These two protein chains interact to form a complex.

Sequence of protein 1:
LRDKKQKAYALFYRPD

Contacts between the two chains:
Residue W111 in protein 2 contacts residue A9 in protein 1 (closest heavy-atom distance 3.8 Å).
Residue D55 in protein 2 contacts residue R15 in protein 1 (closest heavy-atom distance 3.6 Å).
Residue F108 in protein 2 contacts residue K6 in protein 1 (closest heavy-atom distance 3.9 Å).
Residue K59 in protein 2 contacts residue F13 in protein 1 (closest heavy-atom distance 4.6 Å).
Residue W33 in protein 2 is in contact with residue L12 in protein 1 (closest heavy-atom distance 4.0 Å).
Residue W111 in protein 2 is in contact with residue Y10 in protein 1 (closest heavy-atom distance 3.8 Å).
Residue W111 in protein 2 contacts residue F13 in protein 1 (closest heavy-atom distance 3.4 Å).
Residue W33 in protein 2 contacts residue R15 in protein 1 (closest heavy-atom distance 3.3 Å).
Residue K59 in protein 2 is in contact with residue A11 in protein 1 (closest heavy-atom distance 4.6 Å).
Residue G107 in protein 2 is in contact with residue Y10 in protein 1 (closest heavy-atom distance 4.9 Å).
Residue Y110 in protein 2 is in contact with residue K6 in protein 1 (closest heavy-atom distance 3.5 Å).
Residue K59 in protein 2 interacts with residue L12 in protein 1 (closest heavy-atom distance 2.5 Å).
Residue L109 in protein 2 is in contact with residue K6 in protein 1 (closest heavy-atom distance 2.5 Å).
Residue W111 in protein 2 is in contact with residue Y14 in protein 1 (closest heavy-atom distance 3.9 Å).
Residue Y52 in protein 2 contacts residue R15 in protein 1 (closest heavy-atom distance 3.7 Å).
Residue F108 in protein 2 contacts residue Y10 in protein 1 (closest heavy-atom distance 3.5 Å).
Residue W33 in protein 2 contacts residue F13 in protein 1 (closest heavy-atom distance 3.0 Å).
Residue L109 in protein 2 is in contact with residue Y10 in protein 1 (closest heavy-atom distance 2.8 Å).
Residue L99 in protein 2 contacts residue F13 in protein 1 (closest heavy-atom distance 3.5 Å).
Residue L109 in protein 2 interacts with residue Y14 in protein 1 (closest heavy-atom distance 3.9 Å).
Residue D104 in protein 2 is in contact with residue K6 in protein 1 (closest heavy-atom distance 4.0 Å).
Residue M50 in protein 2 interacts with residue F13 in protein 1 (closest heavy-atom distance 3.7 Å).
Residue D57 in protein 2 contacts residue R15 in protein 1 (closest heavy-atom distance 2.4 Å).

Sequence of protein 2:
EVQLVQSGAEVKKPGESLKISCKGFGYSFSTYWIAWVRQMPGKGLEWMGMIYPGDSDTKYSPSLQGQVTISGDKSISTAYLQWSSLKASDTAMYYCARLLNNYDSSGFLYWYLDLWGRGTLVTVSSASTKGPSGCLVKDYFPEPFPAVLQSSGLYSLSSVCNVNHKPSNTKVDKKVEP